This data describes a binding interaction between two proteins.

Residue-level contacts at the interface:
Residue N453 in the second protein is in contact with residue L74 in the first protein (closest heavy-atom distance 3.3 Å).
Residue T711 in the second protein contacts residue R287 in the first protein (closest heavy-atom distance 3.4 Å).
Residue R566 in the second protein is in contact with residue R305 in the first protein (closest heavy-atom distance 3.0 Å).
Residue N702 in the second protein is in contact with residue D299 in the first protein (closest heavy-atom distance 2.8 Å).
Residue N462 in the second protein interacts with residue D56 in the first protein (closest heavy-atom distance 3.4 Å).
Residue N462 in the second protein is in contact with residue D57 in the first protein (closest heavy-atom distance 3.3 Å).
Residue T556 in the second protein interacts with residue Y298 in the first protein (closest heavy-atom distance 2.7 Å).
Residue H719 in the second protein interacts with residue I310 in the first protein (closest heavy-atom distance 3.7 Å).
Residue N462 in the second protein interacts with residue A53 in the first protein (closest heavy-atom distance 2.3 Å).
Residue P562 in the second protein interacts with residue R305 in the first protein (closest heavy-atom distance 3.6 Å).
Residue E563 in the second protein contacts residue D306 in the first protein (closest heavy-atom distance 3.4 Å).
Residue L456 in the second protein interacts with residue T93 in the first protein (closest heavy-atom distance 3.8 Å).
Residue W457 in the second protein is in contact with residue A85 in the first protein (closest heavy-atom distance 3.7 Å).
Residue R566 in the second protein interacts with residue D306 in the first protein (closest heavy-atom distance 2.6 Å).
Residue K718 in the second protein contacts residue D283 in the first protein (closest heavy-atom distance 3.2 Å).
Residue G713 in the second protein is in contact with residue D283 in the first protein (closest heavy-atom distance 2.7 Å).
Residue D605 in the second protein interacts with residue H316 in the first protein (closest heavy-atom distance 3.2 Å).
Residue L456 in the second protein is in contact with residue F60 in the first protein (closest heavy-atom distance 3.4 Å).
Residue L459 in the second protein interacts with residue E87 in the first protein (closest heavy-atom distance 3.2 Å).
Residue W457 in the second protein contacts residue I94 in the first protein (closest heavy-atom distance 3.3 Å).
Residue Y559 in the second protein contacts residue R305 in the first protein (closest heavy-atom distance 3.0 Å).
Residue Q461 in the second protein is in contact with residue S124 in the first protein (closest heavy-atom distance 3.5 Å).
Residue L701 in the second protein interacts with residue Y298 in the first protein (closest heavy-atom distance 3.8 Å).
Residue I608 in the second protein contacts residue H316 in the first protein (closest heavy-atom distance 3.6 Å).
Residue Q461 in the second protein interacts with residue L123 in the first protein (closest heavy-atom distance 3.8 Å).
Residue K718 in the second protein contacts residue Q313 in the first protein (closest heavy-atom distance 3.3 Å).
Residue L602 in the second protein contacts residue N315 in the first protein (closest heavy-atom distance 3.6 Å).
Residue L602 in the second protein interacts with residue Q313 in the first protein (closest heavy-atom distance 3.8 Å).
Residue R714 in the second protein interacts with residue W286 in the first protein (closest heavy-atom distance 3.1 Å).
Residue K599 in the second protein is in contact with residue N315 in the first protein (closest heavy-atom distance 3.2 Å).
Residue D460 in the second protein is in contact with residue E87 in the first protein (closest heavy-atom distance 3.4 Å).
Residue L607 in the second protein contacts residue K317 in the first protein (closest heavy-atom distance 3.4 Å).
Residue L459 in the second protein is in contact with residue R89 in the first protein (closest heavy-atom distance 3.4 Å).
Residue L607 in the second protein contacts residue F329 in the first protein (closest heavy-atom distance 3.5 Å).
Residue N705 in the second protein contacts residue Y298 in the first protein (closest heavy-atom distance 3.0 Å).
Residue N702 in the second protein is in contact with residue Y298 in the first protein (closest heavy-atom distance 3.2 Å).
Residue P603 in the second protein contacts residue N315 in the first protein (closest heavy-atom distance 3.1 Å).
Residue H719 in the second protein interacts with residue W286 in the first protein (closest heavy-atom distance 3.5 Å).
Residue D460 in the second protein is in contact with residue R89 in the first protein (closest heavy-atom distance 3.1 Å).
Residue N462 in the second protein is in contact with residue R89 in the first protein (closest heavy-atom distance 3.4 Å).
Residue D606 in the second protein interacts with residue F329 in the first protein (closest heavy-atom distance 3.3 Å).
Residue A710 in the second protein contacts residue W286 in the first protein (closest heavy-atom distance 3.9 Å).
Residue W457 in the second protein contacts residue E87 in the first protein (closest heavy-atom distance 2.8 Å).
Residue S458 in the second protein contacts residue E87 in the first protein (closest heavy-atom distance 3.3 Å).
Residue W457 in the second protein contacts residue I86 in the first protein (closest heavy-atom distance 3.3 Å).
Residue P603 in the second protein is in contact with residue L314 in the first protein (closest heavy-atom distance 3.4 Å).
Residue K718 in the second protein interacts with residue I310 in the first protein (closest heavy-atom distance 3.0 Å).
Residue L604 in the second protein is in contact with residue N315 in the first protein (closest heavy-atom distance 3.4 Å).
Residue D605 in the second protein contacts residue L314 in the first protein (closest heavy-atom distance 3.0 Å).
Residue D605 in the second protein interacts with residue N315 in the first protein (closest heavy-atom distance 3.2 Å).
Residue M561 in the second protein contacts residue R305 in the first protein (closest heavy-atom distance 3.0 Å).
Residue N462 in the second protein contacts residue F54 in the first protein (closest heavy-atom distance 3.9 Å).
Residue T454 in the second protein interacts with residue H77 in the first protein (closest heavy-atom distance 3.1 Å).
Residue P562 in the second protein is in contact with residue D306 in the first protein (closest heavy-atom distance 3.6 Å).
Residue Q461 in the second protein is in contact with residue L127 in the first protein (closest heavy-atom distance 3.9 Å).
Residue T560 in the second protein interacts with residue R305 in the first protein (closest heavy-atom distance 3.6 Å).
Residue R714 in the second protein interacts with residue D283 in the first protein (closest heavy-atom distance 2.7 Å).
Residue R714 in the second protein interacts with residue D282 in the first protein (closest heavy-atom distance 3.5 Å).
Residue W457 in the second protein interacts with residue I78 in the first protein (closest heavy-atom distance 3.4 Å).
Residue L456 in the second protein is in contact with residue G90 in the first protein (closest heavy-atom distance 3.6 Å).

Sequence of the first protein:
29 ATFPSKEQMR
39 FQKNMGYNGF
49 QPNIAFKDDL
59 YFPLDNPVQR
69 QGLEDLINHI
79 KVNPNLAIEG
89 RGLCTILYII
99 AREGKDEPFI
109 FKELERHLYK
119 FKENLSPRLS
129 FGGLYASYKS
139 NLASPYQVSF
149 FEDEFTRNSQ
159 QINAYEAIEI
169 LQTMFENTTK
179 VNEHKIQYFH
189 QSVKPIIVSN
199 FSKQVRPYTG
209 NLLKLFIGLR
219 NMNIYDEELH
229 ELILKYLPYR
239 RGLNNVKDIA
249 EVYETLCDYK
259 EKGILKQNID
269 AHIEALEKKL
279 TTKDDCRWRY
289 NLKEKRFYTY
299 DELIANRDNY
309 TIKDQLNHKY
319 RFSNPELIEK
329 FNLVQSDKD

Sequence of the second protein:
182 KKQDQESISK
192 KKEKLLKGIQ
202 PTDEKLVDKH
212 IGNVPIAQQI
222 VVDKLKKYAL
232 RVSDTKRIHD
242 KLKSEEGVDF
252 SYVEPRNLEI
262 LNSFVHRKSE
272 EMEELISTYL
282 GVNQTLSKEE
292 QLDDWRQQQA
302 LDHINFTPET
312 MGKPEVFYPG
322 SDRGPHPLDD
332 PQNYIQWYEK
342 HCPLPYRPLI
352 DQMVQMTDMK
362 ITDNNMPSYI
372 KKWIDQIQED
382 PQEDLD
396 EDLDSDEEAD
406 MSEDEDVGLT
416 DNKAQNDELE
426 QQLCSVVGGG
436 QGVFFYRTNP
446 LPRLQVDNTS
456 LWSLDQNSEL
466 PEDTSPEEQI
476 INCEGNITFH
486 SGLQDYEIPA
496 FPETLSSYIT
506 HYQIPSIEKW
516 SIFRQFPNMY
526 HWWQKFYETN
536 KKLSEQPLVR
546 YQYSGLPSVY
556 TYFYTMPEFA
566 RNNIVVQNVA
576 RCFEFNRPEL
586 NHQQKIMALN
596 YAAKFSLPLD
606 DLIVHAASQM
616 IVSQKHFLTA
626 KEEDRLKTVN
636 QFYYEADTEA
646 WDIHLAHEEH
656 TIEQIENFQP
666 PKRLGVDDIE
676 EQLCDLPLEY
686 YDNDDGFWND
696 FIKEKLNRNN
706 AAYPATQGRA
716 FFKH